Sequence of protein 1:
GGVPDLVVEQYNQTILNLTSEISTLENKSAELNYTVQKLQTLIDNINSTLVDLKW

The following describes two proteins that form a bound complex.

Sequence of protein 2:
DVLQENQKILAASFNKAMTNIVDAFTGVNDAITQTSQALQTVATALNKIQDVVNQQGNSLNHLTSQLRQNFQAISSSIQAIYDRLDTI

Interface contacts:
Residue V43 in protein 2 interacts with residue L29 in protein 1 (closest heavy-atom distance 3.7 Å).
Residue V23 in protein 2 contacts residue I50 in protein 1 (closest heavy-atom distance 3.9 Å).
Residue T36 in protein 2 is in contact with residue L36 in protein 1 (closest heavy-atom distance 3.7 Å).
Residue V54 in protein 2 is in contact with residue L20 in protein 1 (closest heavy-atom distance 3.9 Å).
Residue F26 in protein 2 is in contact with residue I47 in protein 1 (closest heavy-atom distance 3.6 Å).
Residue N62 in protein 2 contacts residue Q17 in protein 1 (closest heavy-atom distance 2.9 Å).
Residue R69 in protein 2 is in contact with residue V12 in protein 1 (closest heavy-atom distance 3.2 Å).
Residue Y83 in protein 2 interacts with residue G6 in protein 1 (closest heavy-atom distance 3.3 Å).
Residue Q51 in protein 2 contacts residue N21 in protein 1 (closest heavy-atom distance 3.7 Å).
Residue I79 in protein 2 interacts with residue P8 in protein 1 (closest heavy-atom distance 3.7 Å).
Residue I33 in protein 2 interacts with residue L43 in protein 1 (closest heavy-atom distance 3.7 Å).
Residue T27 in protein 2 is in contact with residue I47 in protein 1 (closest heavy-atom distance 3.7 Å).
Residue Q80 in protein 2 contacts residue V7 in protein 1 (closest heavy-atom distance 3.3 Å).
Residue F26 in protein 2 contacts residue I50 in protein 1 (closest heavy-atom distance 3.9 Å).
Residue Q8 in protein 2 interacts with residue W59 in protein 1 (closest heavy-atom distance 2.8 Å).
Residue N30 in protein 2 is in contact with residue L43 in protein 1 (closest heavy-atom distance 3.5 Å).
Residue Q5 in protein 2 contacts residue W59 in protein 1 (closest heavy-atom distance 3.6 Å).
Residue K9 in protein 2 contacts residue W59 in protein 1 (closest heavy-atom distance 3.7 Å).
Residue S37 in protein 2 is in contact with residue L36 in protein 1 (closest heavy-atom distance 3.7 Å).
Residue L47 in protein 2 is in contact with residue I26 in protein 1 (closest heavy-atom distance 3.7 Å).
Residue F72 in protein 2 is in contact with residue L10 in protein 1 (closest heavy-atom distance 3.6 Å).
Residue G58 in protein 2 interacts with residue Q17 in protein 1 (closest heavy-atom distance 3.3 Å).
Residue N16 in protein 2 is in contact with residue V55 in protein 1 (closest heavy-atom distance 2.9 Å).
Residue F15 in protein 2 is in contact with residue T53 in protein 1 (closest heavy-atom distance 3.4 Å).
Residue I33 in protein 2 is in contact with residue L36 in protein 1 (closest heavy-atom distance 3.8 Å).
Residue T65 in protein 2 is in contact with residue Y15 in protein 1 (closest heavy-atom distance 3.8 Å).
Residue T34 in protein 2 is in contact with residue V40 in protein 1 (closest heavy-atom distance 3.4 Å).
Residue N30 in protein 2 contacts residue Q44 in protein 1 (closest heavy-atom distance 3.7 Å).
Residue N55 in protein 2 contacts residue L20 in protein 1 (closest heavy-atom distance 2.9 Å).
Residue L61 in protein 2 is in contact with residue Y15 in protein 1 (closest heavy-atom distance 3.8 Å).
Residue N30 in protein 2 contacts residue V40 in protein 1 (closest heavy-atom distance 3.2 Å).
Residue M19 in protein 2 is in contact with residue L54 in protein 1 (closest heavy-atom distance 3.6 Å).
Residue L47 in protein 2 contacts residue L29 in protein 1 (closest heavy-atom distance 3.7 Å).
Residue Q51 in protein 2 contacts residue T23 in protein 1 (closest heavy-atom distance 3.4 Å).
Residue R69 in protein 2 is in contact with residue E13 in protein 1 (closest heavy-atom distance 3.1 Å).
Residue S37 in protein 2 contacts residue S33 in protein 1 (closest heavy-atom distance 2.8 Å).
Residue F72 in protein 2 contacts residue V12 in protein 1 (closest heavy-atom distance 3.5 Å).
Residue Q51 in protein 2 interacts with residue L22 in protein 1 (closest heavy-atom distance 2.7 Å).
Residue M19 in protein 2 is in contact with residue T53 in protein 1 (closest heavy-atom distance 3.8 Å).
Residue N59 in protein 2 contacts residue Q17 in protein 1 (closest heavy-atom distance 2.9 Å).
Residue L40 in protein 2 is in contact with residue L36 in protein 1 (closest heavy-atom distance 3.8 Å).
Residue S76 in protein 2 is in contact with residue L10 in protein 1 (closest heavy-atom distance 3.4 Å).
Residue S37 in protein 2 is in contact with residue N37 in protein 1 (closest heavy-atom distance 3.9 Å).
Residue N16 in protein 2 interacts with residue L54 in protein 1 (closest heavy-atom distance 3.5 Å).
Residue V23 in protein 2 is in contact with residue N51 in protein 1 (closest heavy-atom distance 3.7 Å).
Residue N48 in protein 2 interacts with residue I26 in protein 1 (closest heavy-atom distance 3.7 Å).
Residue R69 in protein 2 interacts with residue Q14 in protein 1 (closest heavy-atom distance 3.4 Å).
Residue T65 in protein 2 contacts residue E13 in protein 1 (closest heavy-atom distance 3.4 Å).
Residue L40 in protein 2 is in contact with residue K32 in protein 1 (closest heavy-atom distance 3.8 Å).
Residue Q51 in protein 2 interacts with residue L20 in protein 1 (closest heavy-atom distance 3.6 Å).
Residue N62 in protein 2 interacts with residue Y15 in protein 1 (closest heavy-atom distance 3.4 Å).
Residue N55 in protein 2 contacts residue I19 in protein 1 (closest heavy-atom distance 3.7 Å).
Residue I33 in protein 2 contacts residue V40 in protein 1 (closest heavy-atom distance 3.6 Å).
Residue V23 in protein 2 contacts residue I47 in protein 1 (closest heavy-atom distance 3.7 Å).
Residue G58 in protein 2 is in contact with residue Y15 in protein 1 (closest heavy-atom distance 3.7 Å).
Residue L47 in protein 2 is in contact with residue L22 in protein 1 (closest heavy-atom distance 3.8 Å).
Residue N55 in protein 2 is in contact with residue Q17 in protein 1 (closest heavy-atom distance 3.8 Å).
Residue Y83 in protein 2 contacts residue G5 in protein 1 (closest heavy-atom distance 3.6 Å).
Residue S76 in protein 2 interacts with residue V7 in protein 1 (closest heavy-atom distance 3.7 Å).
Residue T65 in protein 2 contacts residue V12 in protein 1 (closest heavy-atom distance 3.6 Å).